Sequence of the first protein:
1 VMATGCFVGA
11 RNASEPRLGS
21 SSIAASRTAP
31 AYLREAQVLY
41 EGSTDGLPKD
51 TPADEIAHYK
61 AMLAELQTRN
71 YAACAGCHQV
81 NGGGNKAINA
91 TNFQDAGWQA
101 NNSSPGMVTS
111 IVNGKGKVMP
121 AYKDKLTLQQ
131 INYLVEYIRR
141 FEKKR

Sequence of the second protein:
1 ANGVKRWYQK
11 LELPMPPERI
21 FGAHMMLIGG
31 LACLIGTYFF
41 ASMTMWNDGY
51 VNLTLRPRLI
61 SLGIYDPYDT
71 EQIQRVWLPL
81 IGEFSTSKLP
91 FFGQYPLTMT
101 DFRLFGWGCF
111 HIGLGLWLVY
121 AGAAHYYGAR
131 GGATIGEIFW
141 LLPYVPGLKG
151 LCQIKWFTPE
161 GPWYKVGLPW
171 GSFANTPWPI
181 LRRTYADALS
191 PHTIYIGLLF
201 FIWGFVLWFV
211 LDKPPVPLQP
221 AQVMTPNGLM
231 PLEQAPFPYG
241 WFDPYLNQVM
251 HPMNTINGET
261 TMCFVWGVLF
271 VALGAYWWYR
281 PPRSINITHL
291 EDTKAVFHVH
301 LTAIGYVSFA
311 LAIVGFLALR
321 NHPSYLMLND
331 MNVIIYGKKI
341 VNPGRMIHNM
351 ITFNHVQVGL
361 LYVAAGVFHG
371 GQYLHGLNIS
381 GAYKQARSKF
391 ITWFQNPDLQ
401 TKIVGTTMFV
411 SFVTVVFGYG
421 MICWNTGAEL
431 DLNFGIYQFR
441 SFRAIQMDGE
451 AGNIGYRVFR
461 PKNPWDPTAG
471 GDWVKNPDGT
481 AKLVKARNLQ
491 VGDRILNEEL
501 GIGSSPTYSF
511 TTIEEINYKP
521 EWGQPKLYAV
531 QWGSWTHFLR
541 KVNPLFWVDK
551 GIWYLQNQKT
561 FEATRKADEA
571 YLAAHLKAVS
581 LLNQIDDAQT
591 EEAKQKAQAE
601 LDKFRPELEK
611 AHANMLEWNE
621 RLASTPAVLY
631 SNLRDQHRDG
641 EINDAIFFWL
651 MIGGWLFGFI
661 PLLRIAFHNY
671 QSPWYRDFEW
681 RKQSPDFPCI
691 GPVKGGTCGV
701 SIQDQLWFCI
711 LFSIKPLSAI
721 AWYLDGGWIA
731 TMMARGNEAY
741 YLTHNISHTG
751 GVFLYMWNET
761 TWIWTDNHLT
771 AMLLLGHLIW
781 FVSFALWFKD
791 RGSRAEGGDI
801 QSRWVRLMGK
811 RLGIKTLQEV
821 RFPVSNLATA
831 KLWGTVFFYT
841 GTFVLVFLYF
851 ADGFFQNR

The following describes two proteins that form a bound complex.

Residue-level contacts at the interface:
Residue M45 in the second protein is in contact with residue A10 in the first protein (closest heavy-atom distance 3.2 Å).
Residue Y65 in the second protein contacts residue R27 in the first protein (closest heavy-atom distance 4.1 Å).
Residue D330 in the second protein contacts residue A29 in the first protein (closest heavy-atom distance 3.7 Å).
Residue M331 in the second protein interacts with residue R27 in the first protein (closest heavy-atom distance 3.5 Å).
Residue Q72 in the second protein is in contact with residue S20 in the first protein (closest heavy-atom distance 3.9 Å).
Residue N47 in the second protein contacts residue R11 in the first protein (closest heavy-atom distance 3.2 Å).
Residue W46 in the second protein is in contact with residue A10 in the first protein (closest heavy-atom distance 4.1 Å).
Residue D48 in the second protein interacts with residue R27 in the first protein (closest heavy-atom distance 2.2 Å).
Residue Q72 in the second protein interacts with residue S21 in the first protein (closest heavy-atom distance 3.7 Å).
Residue T44 in the second protein contacts residue R27 in the first protein (closest heavy-atom distance 3.1 Å).
Residue Y38 in the second protein contacts residue A3 in the first protein (closest heavy-atom distance 3.0 Å).
Residue T98 in the second protein is in contact with residue S21 in the first protein (closest heavy-atom distance 4.0 Å).
Residue M45 in the second protein contacts residue R11 in the first protein (closest heavy-atom distance 3.0 Å).
Residue P67 in the second protein is in contact with residue T28 in the first protein (closest heavy-atom distance 3.5 Å).
Residue T37 in the second protein interacts with residue G5 in the first protein (closest heavy-atom distance 3.3 Å).
Residue P96 in the second protein interacts with residue S21 in the first protein (closest heavy-atom distance 4.1 Å).
Residue N332 in the second protein is in contact with residue R11 in the first protein (closest heavy-atom distance 3.1 Å).
Residue T70 in the second protein is in contact with residue T28 in the first protein (closest heavy-atom distance 3.3 Å).
Residue N47 in the second protein is in contact with residue A10 in the first protein (closest heavy-atom distance 3.7 Å).
Residue Q74 in the second protein contacts residue G19 in the first protein (closest heavy-atom distance 3.9 Å).
Residue T44 in the second protein interacts with residue I23 in the first protein (closest heavy-atom distance 3.0 Å).
Residue W762 in the second protein interacts with residue S103 in the first protein (closest heavy-atom distance 3.7 Å).
Residue T70 in the second protein is in contact with residue A25 in the first protein (closest heavy-atom distance 4.1 Å).
Residue K339 in the second protein contacts residue P105 in the first protein (closest heavy-atom distance 3.6 Å).
Residue D69 in the second protein interacts with residue A24 in the first protein (closest heavy-atom distance 3.9 Å).
Residue N47 in the second protein contacts residue G9 in the first protein (closest heavy-atom distance 2.9 Å).
Residue K339 in the second protein interacts with residue V108 in the first protein (closest heavy-atom distance 3.8 Å).
Residue K339 in the second protein interacts with residue V135 in the first protein (closest heavy-atom distance 4.2 Å).
Residue N332 in the second protein is in contact with residue Q129 in the first protein (closest heavy-atom distance 3.5 Å).
Residue V51 in the second protein is in contact with residue G5 in the first protein (closest heavy-atom distance 3.8 Å).
Residue W46 in the second protein interacts with residue R27 in the first protein (closest heavy-atom distance 3.2 Å).
Residue T37 in the second protein contacts residue T4 in the first protein (closest heavy-atom distance 3.3 Å).
Residue Y68 in the second protein is in contact with residue P30 in the first protein (closest heavy-atom distance 3.7 Å).
Residue Y38 in the second protein contacts residue G5 in the first protein (closest heavy-atom distance 3.7 Å).
Residue T70 in the second protein interacts with residue S21 in the first protein (closest heavy-atom distance 3.1 Å).
Residue N47 in the second protein is in contact with residue V8 in the first protein (closest heavy-atom distance 3.0 Å).
Residue L616 in the second protein is in contact with residue R145 in the first protein (closest heavy-atom distance 3.9 Å).
Residue A41 in the second protein contacts residue G5 in the first protein (closest heavy-atom distance 3.1 Å).
Residue L34 in the second protein is in contact with residue A3 in the first protein (closest heavy-atom distance 3.4 Å).
Residue I334 in the second protein contacts residue N132 in the first protein (closest heavy-atom distance 3.7 Å).
Residue N332 in the second protein interacts with residue S26 in the first protein (closest heavy-atom distance 3.2 Å).
Residue I334 in the second protein is in contact with residue R11 in the first protein (closest heavy-atom distance 3.6 Å).
Residue K339 in the second protein interacts with residue E136 in the first protein (closest heavy-atom distance 3.2 Å).
Residue A41 in the second protein contacts residue C6 in the first protein (closest heavy-atom distance 4.1 Å).
Residue D48 in the second protein contacts residue R11 in the first protein (closest heavy-atom distance 3.3 Å).
Residue Q72 in the second protein is in contact with residue G19 in the first protein (closest heavy-atom distance 3.4 Å).
Residue N332 in the second protein contacts residue N132 in the first protein (closest heavy-atom distance 3.8 Å).
Residue W46 in the second protein interacts with residue G9 in the first protein (closest heavy-atom distance 3.5 Å).
Residue M45 in the second protein is in contact with residue I23 in the first protein (closest heavy-atom distance 4.0 Å).
Residue I334 in the second protein contacts residue Q129 in the first protein (closest heavy-atom distance 3.5 Å).
Residue D330 in the second protein contacts residue Y32 in the first protein (closest heavy-atom distance 2.9 Å).
Residue E620 in the second protein is in contact with residue K144 in the first protein (closest heavy-atom distance 3.4 Å).
Residue T70 in the second protein contacts residue S20 in the first protein (closest heavy-atom distance 3.7 Å).
Residue N332 in the second protein contacts residue Y133 in the first protein (closest heavy-atom distance 3.9 Å).
Residue W46 in the second protein is in contact with residue R11 in the first protein (closest heavy-atom distance 3.9 Å).
Residue N332 in the second protein is in contact with residue Y32 in the first protein (closest heavy-atom distance 3.6 Å).
Residue N47 in the second protein contacts residue R27 in the first protein (closest heavy-atom distance 3.9 Å).
Residue Y68 in the second protein contacts residue T28 in the first protein (closest heavy-atom distance 3.6 Å).
Residue K339 in the second protein interacts with residue N132 in the first protein (closest heavy-atom distance 3.2 Å).
Residue R56 in the second protein interacts with residue R27 in the first protein (closest heavy-atom distance 3.8 Å).